The following describes two proteins that form a bound complex.

Sequence of protein 1:
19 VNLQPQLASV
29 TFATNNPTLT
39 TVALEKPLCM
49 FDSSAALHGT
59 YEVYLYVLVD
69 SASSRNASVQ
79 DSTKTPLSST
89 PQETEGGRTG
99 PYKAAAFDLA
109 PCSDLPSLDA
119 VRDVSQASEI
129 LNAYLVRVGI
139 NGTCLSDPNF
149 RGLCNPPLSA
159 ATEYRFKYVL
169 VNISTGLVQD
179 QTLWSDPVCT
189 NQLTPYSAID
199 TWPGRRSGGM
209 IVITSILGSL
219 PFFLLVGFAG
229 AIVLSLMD

Residue-level contacts at the interface:
Residue Y171 in protein 2 interacts with residue T192 in protein 1 (closest heavy-atom distance 3.5 Å).
Residue Y99 in protein 2 contacts residue L218 in protein 1 (closest heavy-atom distance 3.5 Å).
Residue L248 in protein 2 contacts residue L222 in protein 1 (closest heavy-atom distance 3.6 Å).
Residue P165 in protein 2 is in contact with residue N33 in protein 1 (closest heavy-atom distance 2.9 Å).
Residue V103 in protein 2 is in contact with residue L215 in protein 1 (closest heavy-atom distance 3.7 Å).
Residue W255 in protein 2 contacts residue I230 in protein 1 (closest heavy-atom distance 3.6 Å).
Residue Y99 in protein 2 is in contact with residue L222 in protein 1 (closest heavy-atom distance 3.5 Å).
Residue G208 in protein 2 contacts residue T32 in protein 1 (closest heavy-atom distance 3.6 Å).
Residue Y260 in protein 2 contacts residue S233 in protein 1 (closest heavy-atom distance 3.2 Å).
Residue F238 in protein 2 contacts residue I214 in protein 1 (closest heavy-atom distance 3.5 Å).
Residue D181 in protein 2 is in contact with residue L37 in protein 1 (closest heavy-atom distance 3.5 Å).
Residue E127 in protein 2 contacts residue Y194 in protein 1 (closest heavy-atom distance 2.8 Å).
Residue P210 in protein 2 is in contact with residue R120 in protein 1 (closest heavy-atom distance 2.8 Å).
Residue E203 in protein 2 is in contact with residue R135 in protein 1 (closest heavy-atom distance 2.8 Å).
Residue S256 in protein 2 interacts with residue L232 in protein 1 (closest heavy-atom distance 3.7 Å).
Residue R113 in protein 2 is in contact with residue S205 in protein 1 (closest heavy-atom distance 3.1 Å).
Residue D114 in protein 2 is in contact with residue M208 in protein 1 (closest heavy-atom distance 3.2 Å).
Residue K170 in protein 2 is in contact with residue N189 in protein 1 (closest heavy-atom distance 3.1 Å).
Residue F238 in protein 2 is in contact with residue L215 in protein 1 (closest heavy-atom distance 3.5 Å).
Residue A182 in protein 2 interacts with residue I138 in protein 1 (closest heavy-atom distance 3.6 Å).
Residue M252 in protein 2 is in contact with residue F226 in protein 1 (closest heavy-atom distance 3.7 Å).
Residue Y213 in protein 2 interacts with residue T32 in protein 1 (closest heavy-atom distance 3.3 Å).
Residue K206 in protein 2 interacts with residue R135 in protein 1 (closest heavy-atom distance 3.5 Å).
Residue F96 in protein 2 contacts residue L223 in protein 1 (closest heavy-atom distance 3.4 Å).
Residue Y212 in protein 2 interacts with residue V119 in protein 1 (closest heavy-atom distance 2.7 Å).
Residue A182 in protein 2 interacts with residue G137 in protein 1 (closest heavy-atom distance 3.2 Å).
Residue K170 in protein 2 is in contact with residue L191 in protein 1 (closest heavy-atom distance 3.6 Å).
Residue T172 in protein 2 is in contact with residue P193 in protein 1 (closest heavy-atom distance 3.5 Å).
Residue L126 in protein 2 interacts with residue I197 in protein 1 (closest heavy-atom distance 3.4 Å).
Residue R113 in protein 2 is in contact with residue M208 in protein 1 (closest heavy-atom distance 3.7 Å).
Residue Q169 in protein 2 interacts with residue T36 in protein 1 (closest heavy-atom distance 3.0 Å).
Residue W235 in protein 2 interacts with residue I211 in protein 1 (closest heavy-atom distance 3.5 Å).
Residue L207 in protein 2 is in contact with residue A41 in protein 1 (closest heavy-atom distance 3.7 Å).
Residue Y171 in protein 2 is in contact with residue I197 in protein 1 (closest heavy-atom distance 3.5 Å).
Residue N201 in protein 2 interacts with residue A125 in protein 1 (closest heavy-atom distance 3.6 Å).
Residue Y171 in protein 2 interacts with residue L191 in protein 1 (closest heavy-atom distance 3.6 Å).
Residue T172 in protein 2 contacts residue Y194 in protein 1 (closest heavy-atom distance 2.9 Å).
Residue Y260 in protein 2 interacts with residue D236 in protein 1 (closest heavy-atom distance 3.2 Å).
Residue F115 in protein 2 is in contact with residue W200 in protein 1 (closest heavy-atom distance 3.6 Å).
Residue A110 in protein 2 is in contact with residue I211 in protein 1 (closest heavy-atom distance 3.5 Å).
Residue D114 in protein 2 interacts with residue S205 in protein 1 (closest heavy-atom distance 2.7 Å).
Residue D114 in protein 2 interacts with residue R204 in protein 1 (closest heavy-atom distance 2.8 Å).
Residue A110 in protein 2 contacts residue M208 in protein 1 (closest heavy-atom distance 3.8 Å).
Residue T172 in protein 2 contacts residue T192 in protein 1 (closest heavy-atom distance 3.3 Å).
Residue N119 in protein 2 contacts residue D198 in protein 1 (closest heavy-atom distance 2.8 Å).
Residue Y212 in protein 2 is in contact with residue A125 in protein 1 (closest heavy-atom distance 3.1 Å).
Residue L207 in protein 2 is in contact with residue A31 in protein 1 (closest heavy-atom distance 3.5 Å).
Residue W186 in protein 2 is in contact with residue N33 in protein 1 (closest heavy-atom distance 3.1 Å).
Residue W255 in protein 2 interacts with residue A229 in protein 1 (closest heavy-atom distance 3.7 Å).
Residue T172 in protein 2 is in contact with residue L191 in protein 1 (closest heavy-atom distance 3.7 Å).
Residue L207 in protein 2 contacts residue R135 in protein 1 (closest heavy-atom distance 3.6 Å).
Residue T111 in protein 2 interacts with residue M208 in protein 1 (closest heavy-atom distance 3.4 Å).
Residue L120 in protein 2 is in contact with residue T199 in protein 1 (closest heavy-atom distance 3.7 Å).
Residue Q169 in protein 2 is in contact with residue L37 in protein 1 (closest heavy-atom distance 2.9 Å).
Residue K123 in protein 2 interacts with residue T199 in protein 1 (closest heavy-atom distance 3.0 Å).
Residue V209 in protein 2 is in contact with residue F30 in protein 1 (closest heavy-atom distance 3.5 Å).
Residue N201 in protein 2 interacts with residue S126 in protein 1 (closest heavy-atom distance 2.8 Å).
Residue F245 in protein 2 interacts with residue L218 in protein 1 (closest heavy-atom distance 3.3 Å).
Residue K170 in protein 2 contacts residue T192 in protein 1 (closest heavy-atom distance 3.2 Å).
Residue Q169 in protein 2 interacts with residue N189 in protein 1 (closest heavy-atom distance 3.3 Å).

Sequence of protein 2:
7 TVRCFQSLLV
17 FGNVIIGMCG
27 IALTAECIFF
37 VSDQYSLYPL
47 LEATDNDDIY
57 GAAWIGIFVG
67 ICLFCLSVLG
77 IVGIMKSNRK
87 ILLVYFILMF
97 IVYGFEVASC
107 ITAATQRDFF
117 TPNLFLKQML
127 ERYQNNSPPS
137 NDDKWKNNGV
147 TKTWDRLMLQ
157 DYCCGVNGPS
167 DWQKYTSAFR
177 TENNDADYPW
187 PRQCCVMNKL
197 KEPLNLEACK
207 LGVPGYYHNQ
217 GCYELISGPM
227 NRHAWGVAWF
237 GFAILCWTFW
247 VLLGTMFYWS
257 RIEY